These two protein chains interact to form a complex.

Sequence of chain A:
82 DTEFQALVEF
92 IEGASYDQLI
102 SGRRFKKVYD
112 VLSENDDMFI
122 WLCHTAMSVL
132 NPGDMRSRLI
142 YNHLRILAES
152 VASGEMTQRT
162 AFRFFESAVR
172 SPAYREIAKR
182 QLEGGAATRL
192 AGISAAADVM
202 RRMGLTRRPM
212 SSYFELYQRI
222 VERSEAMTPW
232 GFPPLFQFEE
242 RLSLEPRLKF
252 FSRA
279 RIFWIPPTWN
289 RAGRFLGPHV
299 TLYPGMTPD

Interface contacts:
Residue L383 in chain B is in contact with residue N143 in chain A (closest heavy-atom distance 4.4 Å).
Residue M384 in chain B contacts residue R139 in chain A (closest heavy-atom distance 2.8 Å).
Residue L383 in chain B is in contact with residue R146 in chain A (closest heavy-atom distance 3.9 Å).
Residue Q71 in chain B contacts residue R139 in chain A (closest heavy-atom distance 4.4 Å).
Residue R52 in chain B contacts residue Y214 in chain A (closest heavy-atom distance 3.3 Å).
Residue I63 in chain B is in contact with residue D199 in chain A (closest heavy-atom distance 3.3 Å).
Residue W66 in chain B is in contact with residue Y142 in chain A (closest heavy-atom distance 4.6 Å).
Residue Q71 in chain B is in contact with residue N143 in chain A (closest heavy-atom distance 4.8 Å).
Residue F72 in chain B is in contact with residue R139 in chain A (closest heavy-atom distance 2.5 Å).
Residue W70 in chain B contacts residue R139 in chain A (closest heavy-atom distance 3.6 Å).
Residue A69 in chain B is in contact with residue R139 in chain A (closest heavy-atom distance 3.5 Å).
Residue W59 in chain B interacts with residue L191 in chain A (closest heavy-atom distance 4.0 Å).
Residue R52 in chain B is in contact with residue R202 in chain A (closest heavy-atom distance 3.7 Å).
Residue A67 in chain B is in contact with residue A196 in chain A (closest heavy-atom distance 4.9 Å).
Residue W66 in chain B contacts residue G193 in chain A (closest heavy-atom distance 3.6 Å).
Residue M384 in chain B is in contact with residue N143 in chain A (closest heavy-atom distance 4.2 Å).
Residue W59 in chain B contacts residue S195 in chain A (closest heavy-atom distance 3.2 Å).
Residue R52 in chain B contacts residue D199 in chain A (closest heavy-atom distance 3.5 Å).
Residue W70 in chain B is in contact with residue L131 in chain A (closest heavy-atom distance 3.6 Å).
Residue E343 in chain B is in contact with residue R137 in chain A (closest heavy-atom distance 4.5 Å).
Residue F348 in chain B contacts residue R137 in chain A (closest heavy-atom distance 4.8 Å).
Residue E64 in chain B interacts with residue R203 in chain A (closest heavy-atom distance 3.9 Å).
Residue A49 in chain B contacts residue M211 in chain A (closest heavy-atom distance 3.5 Å).
Residue I63 in chain B contacts residue S195 in chain A (closest heavy-atom distance 3.7 Å).
Residue Y51 in chain B interacts with residue M211 in chain A (closest heavy-atom distance 3.8 Å).
Residue I349 in chain B interacts with residue L140 in chain A (closest heavy-atom distance 4.7 Å).
Residue W66 in chain B contacts residue A192 in chain A (closest heavy-atom distance 4.3 Å).
Residue P53 in chain B contacts residue M211 in chain A (closest heavy-atom distance 4.1 Å).
Residue A74 in chain B interacts with residue M136 in chain A (closest heavy-atom distance 4.1 Å).
Residue G347 in chain B interacts with residue R137 in chain A (closest heavy-atom distance 4.0 Å).
Residue W70 in chain B contacts residue M128 in chain A (closest heavy-atom distance 4.1 Å).
Residue I349 in chain B interacts with residue R137 in chain A (closest heavy-atom distance 3.8 Å).
Residue R52 in chain B is in contact with residue M211 in chain A (closest heavy-atom distance 3.8 Å).
Residue W66 in chain B interacts with residue S129 in chain A (closest heavy-atom distance 3.8 Å).
Residue A69 in chain B contacts residue P133 in chain A (closest heavy-atom distance 3.2 Å).
Residue W66 in chain B is in contact with residue M128 in chain A (closest heavy-atom distance 3.7 Å).
Residue K380 in chain B is in contact with residue L140 in chain A (closest heavy-atom distance 3.9 Å).
Residue P73 in chain B is in contact with residue R139 in chain A (closest heavy-atom distance 4.7 Å).
Residue D50 in chain B is in contact with residue P210 in chain A (closest heavy-atom distance 3.8 Å).
Residue W70 in chain B interacts with residue Y142 in chain A (closest heavy-atom distance 3.6 Å).
Residue W70 in chain B interacts with residue P133 in chain A (closest heavy-atom distance 3.7 Å).
Residue G385 in chain B contacts residue R139 in chain A (closest heavy-atom distance 3.5 Å).
Residue W59 in chain B contacts residue A192 in chain A (closest heavy-atom distance 3.8 Å).
Residue T62 in chain B interacts with residue A192 in chain A (closest heavy-atom distance 4.2 Å).
Residue W66 in chain B is in contact with residue P133 in chain A (closest heavy-atom distance 3.5 Å).
Residue I63 in chain B interacts with residue A196 in chain A (closest heavy-atom distance 3.8 Å).
Residue I63 in chain B is in contact with residue A192 in chain A (closest heavy-atom distance 4.5 Å).
Residue I349 in chain B is in contact with residue M136 in chain A (closest heavy-atom distance 3.8 Å).
Residue M384 in chain B contacts residue L140 in chain A (closest heavy-atom distance 3.7 Å).
Residue D50 in chain B interacts with residue M211 in chain A (closest heavy-atom distance 3.6 Å).
Residue W66 in chain B is in contact with residue A196 in chain A (closest heavy-atom distance 3.7 Å).
Residue W70 in chain B interacts with residue D135 in chain A (closest heavy-atom distance 4.9 Å).
Residue M384 in chain B interacts with residue M136 in chain A (closest heavy-atom distance 3.4 Å).
Residue W66 in chain B is in contact with residue L131 in chain A (closest heavy-atom distance 4.8 Å).
Residue W70 in chain B is in contact with residue S138 in chain A (closest heavy-atom distance 3.6 Å).
Residue W66 in chain B contacts residue T189 in chain A (closest heavy-atom distance 3.8 Å).
Residue W70 in chain B is in contact with residue N132 in chain A (closest heavy-atom distance 3.2 Å).
Residue G385 in chain B contacts residue M136 in chain A (closest heavy-atom distance 5.0 Å).

Sequence of chain B:
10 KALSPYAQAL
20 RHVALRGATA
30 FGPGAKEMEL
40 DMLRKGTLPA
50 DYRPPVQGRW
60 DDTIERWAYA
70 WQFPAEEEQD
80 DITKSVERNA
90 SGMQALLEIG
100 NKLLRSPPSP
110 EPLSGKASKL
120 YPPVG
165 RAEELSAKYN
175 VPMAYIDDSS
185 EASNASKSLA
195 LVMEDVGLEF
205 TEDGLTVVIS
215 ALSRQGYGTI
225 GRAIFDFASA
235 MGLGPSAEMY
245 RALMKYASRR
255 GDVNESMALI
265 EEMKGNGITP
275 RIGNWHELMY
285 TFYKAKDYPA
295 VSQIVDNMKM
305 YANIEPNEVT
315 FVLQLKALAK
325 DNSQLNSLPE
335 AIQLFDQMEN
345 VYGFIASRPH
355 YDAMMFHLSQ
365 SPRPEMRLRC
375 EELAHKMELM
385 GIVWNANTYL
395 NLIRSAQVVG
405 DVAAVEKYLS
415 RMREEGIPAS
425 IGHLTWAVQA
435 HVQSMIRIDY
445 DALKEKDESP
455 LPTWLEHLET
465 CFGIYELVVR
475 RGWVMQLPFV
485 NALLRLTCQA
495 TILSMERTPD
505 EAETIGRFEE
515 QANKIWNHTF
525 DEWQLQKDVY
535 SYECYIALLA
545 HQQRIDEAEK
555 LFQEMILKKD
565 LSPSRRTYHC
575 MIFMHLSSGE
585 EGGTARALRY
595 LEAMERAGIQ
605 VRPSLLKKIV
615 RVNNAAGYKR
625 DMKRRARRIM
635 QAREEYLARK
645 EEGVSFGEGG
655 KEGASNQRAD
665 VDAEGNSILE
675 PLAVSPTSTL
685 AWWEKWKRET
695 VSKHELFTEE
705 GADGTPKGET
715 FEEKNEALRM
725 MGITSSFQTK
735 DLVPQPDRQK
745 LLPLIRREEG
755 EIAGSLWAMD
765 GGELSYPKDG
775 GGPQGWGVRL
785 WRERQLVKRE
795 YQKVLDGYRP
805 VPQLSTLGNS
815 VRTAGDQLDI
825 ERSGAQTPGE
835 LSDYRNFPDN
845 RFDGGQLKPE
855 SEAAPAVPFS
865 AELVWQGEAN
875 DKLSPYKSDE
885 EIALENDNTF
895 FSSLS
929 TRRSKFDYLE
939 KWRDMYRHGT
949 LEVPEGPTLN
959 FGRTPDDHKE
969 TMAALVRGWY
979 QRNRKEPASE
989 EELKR